Sequence of the second protein:
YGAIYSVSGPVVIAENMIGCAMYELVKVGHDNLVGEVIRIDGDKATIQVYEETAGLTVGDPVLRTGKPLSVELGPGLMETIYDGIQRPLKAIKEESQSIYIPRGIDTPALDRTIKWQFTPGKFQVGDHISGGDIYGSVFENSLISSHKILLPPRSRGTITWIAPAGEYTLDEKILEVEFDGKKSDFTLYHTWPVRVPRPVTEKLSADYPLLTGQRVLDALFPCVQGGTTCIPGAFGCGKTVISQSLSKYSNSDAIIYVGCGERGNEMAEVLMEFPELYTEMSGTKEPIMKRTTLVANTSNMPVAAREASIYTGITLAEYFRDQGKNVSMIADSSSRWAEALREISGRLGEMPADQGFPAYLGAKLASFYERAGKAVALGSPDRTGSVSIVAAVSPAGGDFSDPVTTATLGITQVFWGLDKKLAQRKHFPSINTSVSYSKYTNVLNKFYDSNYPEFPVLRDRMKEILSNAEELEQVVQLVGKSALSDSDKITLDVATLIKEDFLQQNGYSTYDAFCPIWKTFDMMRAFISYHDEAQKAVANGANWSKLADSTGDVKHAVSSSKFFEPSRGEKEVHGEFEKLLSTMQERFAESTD

These two protein chains interact to form a complex.

Sequence of the first protein:
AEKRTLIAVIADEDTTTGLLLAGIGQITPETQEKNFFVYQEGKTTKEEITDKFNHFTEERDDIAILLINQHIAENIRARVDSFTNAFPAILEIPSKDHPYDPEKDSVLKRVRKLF

Interface contacts:
Residue Q501 in the second protein contacts residue F116 in the first protein (closest heavy-atom distance 4.0 Å).
Residue V503 in the second protein contacts residue R113 in the first protein (closest heavy-atom distance 3.8 Å).
Residue L502 in the second protein contacts residue F116 in the first protein (closest heavy-atom distance 3.3 Å).
Residue V503 in the second protein contacts residue K114 in the first protein (closest heavy-atom distance 4.2 Å).
Residue S506 in the second protein is in contact with residue R113 in the first protein (closest heavy-atom distance 3.6 Å).
Residue V503 in the second protein contacts residue F116 in the first protein (closest heavy-atom distance 3.4 Å).
Residue V503 in the second protein is in contact with residue L115 in the first protein (closest heavy-atom distance 3.1 Å).
Residue L502 in the second protein contacts residue L115 in the first protein (closest heavy-atom distance 3.2 Å).
Residue G504 in the second protein is in contact with residue F116 in the first protein (closest heavy-atom distance 4.2 Å).